This data describes a binding interaction between two proteins.

Sequence of the second protein:
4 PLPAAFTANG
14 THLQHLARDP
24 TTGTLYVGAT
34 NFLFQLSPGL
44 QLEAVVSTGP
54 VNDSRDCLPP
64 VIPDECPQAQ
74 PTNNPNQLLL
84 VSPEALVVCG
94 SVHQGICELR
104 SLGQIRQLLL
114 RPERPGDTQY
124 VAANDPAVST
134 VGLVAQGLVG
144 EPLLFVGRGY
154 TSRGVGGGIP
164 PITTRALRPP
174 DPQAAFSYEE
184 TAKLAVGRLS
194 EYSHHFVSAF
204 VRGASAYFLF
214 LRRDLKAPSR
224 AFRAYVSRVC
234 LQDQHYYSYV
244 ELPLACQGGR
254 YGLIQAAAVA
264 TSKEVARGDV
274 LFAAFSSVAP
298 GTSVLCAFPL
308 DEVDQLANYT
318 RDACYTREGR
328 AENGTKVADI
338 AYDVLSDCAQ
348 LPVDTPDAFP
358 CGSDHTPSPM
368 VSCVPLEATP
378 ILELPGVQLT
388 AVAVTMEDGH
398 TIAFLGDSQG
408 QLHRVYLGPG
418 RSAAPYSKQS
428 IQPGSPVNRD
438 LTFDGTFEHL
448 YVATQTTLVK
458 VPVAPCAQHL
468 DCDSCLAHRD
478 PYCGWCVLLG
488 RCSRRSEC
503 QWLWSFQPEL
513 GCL

Sequence of the first protein:
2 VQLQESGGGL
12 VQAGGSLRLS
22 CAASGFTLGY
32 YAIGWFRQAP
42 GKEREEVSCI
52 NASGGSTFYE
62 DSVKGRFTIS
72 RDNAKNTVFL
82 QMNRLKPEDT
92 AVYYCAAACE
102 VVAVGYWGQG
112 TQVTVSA

Interface contacts:
Residue G251 in the second protein is in contact with residue N52 in the first protein (closest heavy-atom distance 3.5 Å).
Residue S222 in the second protein is in contact with residue V105 in the first protein (closest heavy-atom distance 3.9 Å).
Residue P221 in the second protein is in contact with residue V2 in the first protein (closest heavy-atom distance 3.2 Å).
Residue C370 in the second protein interacts with residue Y31 in the first protein (closest heavy-atom distance 3.4 Å).
Residue P221 in the second protein contacts residue F27 in the first protein (closest heavy-atom distance 4.1 Å).
Residue S222 in the second protein interacts with residue Q3 in the first protein (closest heavy-atom distance 3.2 Å).
Residue G251 in the second protein contacts residue S57 in the first protein (closest heavy-atom distance 3.6 Å).
Residue G252 in the second protein interacts with residue C100 in the first protein (closest heavy-atom distance 3.6 Å).
Residue L256 in the second protein contacts residue V103 in the first protein (closest heavy-atom distance 3.9 Å).
Residue R223 in the second protein interacts with residue G106 in the first protein (closest heavy-atom distance 2.6 Å).
Residue G255 in the second protein contacts residue E101 in the first protein (closest heavy-atom distance 3.3 Å).
Residue G251 in the second protein contacts residue I51 in the first protein (closest heavy-atom distance 4.5 Å).
Residue S222 in the second protein is in contact with residue Y107 in the first protein (closest heavy-atom distance 2.9 Å).
Residue Y254 in the second protein interacts with residue E101 in the first protein (closest heavy-atom distance 3.6 Å).
Residue R226 in the second protein interacts with residue Y32 in the first protein (closest heavy-atom distance 3.8 Å).
Residue R253 in the second protein interacts with residue C50 in the first protein (closest heavy-atom distance 3.9 Å).
Residue R226 in the second protein interacts with residue A98 in the first protein (closest heavy-atom distance 2.9 Å).
Residue A220 in the second protein interacts with residue Y32 in the first protein (closest heavy-atom distance 3.9 Å).
Residue A224 in the second protein is in contact with residue G106 in the first protein (closest heavy-atom distance 4.5 Å).
Residue G251 in the second protein interacts with residue A33 in the first protein (closest heavy-atom distance 4.0 Å).
Residue R226 in the second protein contacts residue A99 in the first protein (closest heavy-atom distance 4.5 Å).
Residue S279 in the second protein is in contact with residue E101 in the first protein (closest heavy-atom distance 4.0 Å).
Residue P372 in the second protein interacts with residue Y31 in the first protein (closest heavy-atom distance 3.6 Å).
Residue A220 in the second protein interacts with residue V2 in the first protein (closest heavy-atom distance 4.6 Å).
Residue R253 in the second protein interacts with residue E47 in the first protein (closest heavy-atom distance 3.9 Å).
Residue P221 in the second protein contacts residue Q3 in the first protein (closest heavy-atom distance 3.6 Å).
Residue R216 in the second protein interacts with residue V105 in the first protein (closest heavy-atom distance 4.5 Å).
Residue R216 in the second protein is in contact with residue G106 in the first protein (closest heavy-atom distance 3.9 Å).
Residue L256 in the second protein contacts residue A104 in the first protein (closest heavy-atom distance 4.1 Å).
Residue S222 in the second protein interacts with residue A97 in the first protein (closest heavy-atom distance 3.4 Å).
Residue V281 in the second protein interacts with residue V103 in the first protein (closest heavy-atom distance 4.2 Å).
Residue R253 in the second protein is in contact with residue C100 in the first protein (closest heavy-atom distance 3.7 Å).
Residue G251 in the second protein contacts residue C50 in the first protein (closest heavy-atom distance 4.1 Å).
Residue Q250 in the second protein interacts with residue F59 in the first protein (closest heavy-atom distance 3.3 Å).
Residue A224 in the second protein interacts with residue A99 in the first protein (closest heavy-atom distance 4.2 Å).
Residue S222 in the second protein is in contact with residue G106 in the first protein (closest heavy-atom distance 2.9 Å).
Residue R223 in the second protein interacts with residue Y107 in the first protein (closest heavy-atom distance 4.1 Å).
Residue R253 in the second protein interacts with residue E101 in the first protein (closest heavy-atom distance 3.5 Å).
Residue V371 in the second protein is in contact with residue Y31 in the first protein (closest heavy-atom distance 3.6 Å).
Residue P221 in the second protein is in contact with residue Y32 in the first protein (closest heavy-atom distance 3.6 Å).
Residue S280 in the second protein contacts residue V103 in the first protein (closest heavy-atom distance 3.8 Å).
Residue A224 in the second protein is in contact with residue A104 in the first protein (closest heavy-atom distance 3.1 Å).
Residue S280 in the second protein interacts with residue E101 in the first protein (closest heavy-atom distance 3.5 Å).
Residue R223 in the second protein contacts residue V105 in the first protein (closest heavy-atom distance 4.3 Å).
Residue V334 in the second protein contacts residue Y31 in the first protein (closest heavy-atom distance 3.8 Å).
Residue F225 in the second protein interacts with residue A104 in the first protein (closest heavy-atom distance 2.9 Å).
Residue R253 in the second protein is in contact with residue E61 in the first protein (closest heavy-atom distance 3.0 Å).
Residue L256 in the second protein contacts residue E101 in the first protein (closest heavy-atom distance 3.9 Å).
Residue R223 in the second protein is in contact with residue A104 in the first protein (closest heavy-atom distance 4.0 Å).
Residue G252 in the second protein is in contact with residue A33 in the first protein (closest heavy-atom distance 3.8 Å).
Residue E374 in the second protein contacts residue N52 in the first protein (closest heavy-atom distance 3.6 Å).
Residue A282 in the second protein contacts residue V103 in the first protein (closest heavy-atom distance 3.4 Å).
Residue R253 in the second protein interacts with residue F59 in the first protein (closest heavy-atom distance 3.8 Å).
Residue P221 in the second protein is in contact with residue A98 in the first protein (closest heavy-atom distance 3.6 Å).
Residue S222 in the second protein is in contact with residue A98 in the first protein (closest heavy-atom distance 2.8 Å).
Residue K333 in the second protein interacts with residue Y31 in the first protein (closest heavy-atom distance 3.4 Å).
Residue G252 in the second protein is in contact with residue C50 in the first protein (closest heavy-atom distance 4.0 Å).
Residue P221 in the second protein is in contact with residue L4 in the first protein (closest heavy-atom distance 4.1 Å).
Residue T332 in the second protein contacts residue Y31 in the first protein (closest heavy-atom distance 3.3 Å).
Residue R216 in the second protein is in contact with residue A104 in the first protein (closest heavy-atom distance 4.0 Å).